Sequence of protein 2:
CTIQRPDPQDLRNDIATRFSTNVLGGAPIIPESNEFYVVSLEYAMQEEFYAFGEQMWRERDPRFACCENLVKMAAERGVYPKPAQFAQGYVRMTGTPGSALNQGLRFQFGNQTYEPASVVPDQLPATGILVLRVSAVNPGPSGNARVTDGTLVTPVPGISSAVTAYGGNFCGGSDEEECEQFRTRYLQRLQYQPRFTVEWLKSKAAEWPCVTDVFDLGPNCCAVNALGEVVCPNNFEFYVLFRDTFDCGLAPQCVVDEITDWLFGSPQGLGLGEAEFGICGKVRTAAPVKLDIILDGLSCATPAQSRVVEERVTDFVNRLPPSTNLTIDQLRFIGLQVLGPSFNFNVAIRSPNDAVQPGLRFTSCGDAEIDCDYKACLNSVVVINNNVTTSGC

Sequence of protein 1:
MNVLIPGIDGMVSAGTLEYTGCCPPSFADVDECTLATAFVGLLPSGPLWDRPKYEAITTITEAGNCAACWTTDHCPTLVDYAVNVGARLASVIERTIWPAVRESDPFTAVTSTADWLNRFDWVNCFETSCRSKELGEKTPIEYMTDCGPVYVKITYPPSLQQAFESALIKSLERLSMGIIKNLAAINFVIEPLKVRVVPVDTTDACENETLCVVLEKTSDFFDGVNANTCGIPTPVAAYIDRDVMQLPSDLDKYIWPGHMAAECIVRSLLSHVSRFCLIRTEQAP

Contacts between the two chains:
Residue G55 in protein 2 interacts with residue T96 in protein 1 (closest heavy-atom distance 4.0 Å).
Residue R191 in protein 2 contacts residue S176 in protein 1 (closest heavy-atom distance 3.6 Å).
Residue Q193 in protein 2 is in contact with residue R119 in protein 1 (closest heavy-atom distance 3.8 Å).
Residue R65 in protein 2 is in contact with residue D115 in protein 1 (closest heavy-atom distance 3.0 Å).
Residue N24 in protein 2 interacts with residue A68 in protein 1 (closest heavy-atom distance 3.2 Å).
Residue L192 in protein 2 is in contact with residue S176 in protein 1 (closest heavy-atom distance 3.7 Å).
Residue N24 in protein 2 contacts residue N84 in protein 1 (closest heavy-atom distance 3.4 Å).
Residue E231 in protein 2 interacts with residue K133 in protein 1 (closest heavy-atom distance 3.5 Å).
Residue Y52 in protein 2 interacts with residue R95 in protein 1 (closest heavy-atom distance 2.7 Å).
Residue Q48 in protein 2 is in contact with residue R95 in protein 1 (closest heavy-atom distance 3.9 Å).
Residue R79 in protein 2 interacts with residue S176 in protein 1 (closest heavy-atom distance 3.8 Å).
Residue L26 in protein 2 interacts with residue W70 in protein 1 (closest heavy-atom distance 4.2 Å).
Residue R65 in protein 2 is in contact with residue N118 in protein 1 (closest heavy-atom distance 4.0 Å).
Residue W59 in protein 2 interacts with residue S104 in protein 1 (closest heavy-atom distance 3.9 Å).
Residue N24 in protein 2 interacts with residue W70 in protein 1 (closest heavy-atom distance 3.0 Å).
Residue I5 in protein 2 interacts with residue T96 in protein 1 (closest heavy-atom distance 3.6 Å).
Residue R20 in protein 2 contacts residue R88 in protein 1 (closest heavy-atom distance 3.6 Å).
Residue F51 in protein 2 interacts with residue T96 in protein 1 (closest heavy-atom distance 3.2 Å).
Residue R79 in protein 2 contacts residue M177 in protein 1 (closest heavy-atom distance 4.0 Å).
Residue W59 in protein 2 contacts residue D115 in protein 1 (closest heavy-atom distance 3.9 Å).
Residue F21 in protein 2 is in contact with residue Y81 in protein 1 (closest heavy-atom distance 3.6 Å).
Residue R20 in protein 2 interacts with residue A87 in protein 1 (closest heavy-atom distance 3.3 Å).
Residue Q48 in protein 2 is in contact with residue R88 in protein 1 (closest heavy-atom distance 3.0 Å).
Residue V40 in protein 2 is in contact with residue Y81 in protein 1 (closest heavy-atom distance 4.3 Å).
Residue Y194 in protein 2 is in contact with residue C264 in protein 1 (closest heavy-atom distance 4.3 Å).
Residue Q193 in protein 2 interacts with residue F120 in protein 1 (closest heavy-atom distance 3.8 Å).
Residue F238 in protein 2 contacts residue H272 in protein 1 (closest heavy-atom distance 4.1 Å).
Residue L13 in protein 2 contacts residue R95 in protein 1 (closest heavy-atom distance 3.9 Å).
Residue Q193 in protein 2 is in contact with residue D121 in protein 1 (closest heavy-atom distance 3.6 Å).
Residue F21 in protein 2 interacts with residue N84 in protein 1 (closest heavy-atom distance 3.6 Å).
Residue I5 in protein 2 interacts with residue P99 in protein 1 (closest heavy-atom distance 3.8 Å).
Residue G55 in protein 2 is in contact with residue A100 in protein 1 (closest heavy-atom distance 3.8 Å).
Residue R79 in protein 2 contacts residue E173 in protein 1 (closest heavy-atom distance 3.6 Å).
Residue E44 in protein 2 is in contact with residue R88 in protein 1 (closest heavy-atom distance 2.8 Å).
Residue P64 in protein 2 is in contact with residue R119 in protein 1 (closest heavy-atom distance 3.4 Å).
Residue G27 in protein 2 interacts with residue W70 in protein 1 (closest heavy-atom distance 3.8 Å).
Residue R65 in protein 2 contacts residue R119 in protein 1 (closest heavy-atom distance 3.1 Å).
Residue N24 in protein 2 contacts residue A67 in protein 1 (closest heavy-atom distance 3.3 Å).
Residue W59 in protein 2 contacts residue E103 in protein 1 (closest heavy-atom distance 3.5 Å).
Residue Y194 in protein 2 is in contact with residue L175 in protein 1 (closest heavy-atom distance 4.1 Å).
Residue V25 in protein 2 interacts with residue W70 in protein 1 (closest heavy-atom distance 3.1 Å).
Residue Y52 in protein 2 contacts residue T96 in protein 1 (closest heavy-atom distance 3.6 Å).
Residue N24 in protein 2 contacts residue D80 in protein 1 (closest heavy-atom distance 3.7 Å).
Residue R20 in protein 2 contacts residue E32 in protein 1 (closest heavy-atom distance 2.8 Å).
Residue R20 in protein 2 is in contact with residue N84 in protein 1 (closest heavy-atom distance 4.3 Å).
Residue W59 in protein 2 is in contact with residue A100 in protein 1 (closest heavy-atom distance 3.4 Å).
Residue V25 in protein 2 contacts residue D80 in protein 1 (closest heavy-atom distance 4.0 Å).
Residue D63 in protein 2 is in contact with residue R119 in protein 1 (closest heavy-atom distance 3.0 Å).
Residue Y194 in protein 2 contacts residue L172 in protein 1 (closest heavy-atom distance 3.8 Å).
Residue Y194 in protein 2 interacts with residue S268 in protein 1 (closest heavy-atom distance 3.5 Å).
Residue L192 in protein 2 contacts residue F120 in protein 1 (closest heavy-atom distance 3.6 Å).
Residue V25 in protein 2 interacts with residue Y81 in protein 1 (closest heavy-atom distance 4.0 Å).
Residue I5 in protein 2 interacts with residue A100 in protein 1 (closest heavy-atom distance 3.9 Å).
Residue Y194 in protein 2 interacts with residue W122 in protein 1 (closest heavy-atom distance 3.8 Å).
Residue T23 in protein 2 interacts with residue A67 in protein 1 (closest heavy-atom distance 3.7 Å).
Residue R20 in protein 2 is in contact with residue S91 in protein 1 (closest heavy-atom distance 3.4 Å).
Residue I5 in protein 2 is in contact with residue R95 in protein 1 (closest heavy-atom distance 3.5 Å).
Residue Y194 in protein 2 interacts with residue F120 in protein 1 (closest heavy-atom distance 2.9 Å).
Residue V25 in protein 2 is in contact with residue N84 in protein 1 (closest heavy-atom distance 4.1 Å).
Residue F51 in protein 2 interacts with residue V92 in protein 1 (closest heavy-atom distance 3.5 Å).

These two protein chains interact to form a complex.